Interface contacts:
Residue C23 in the second protein is in contact with residue G23 in the first protein (closest heavy-atom distance 3.8 Å).
Residue G11 in the second protein interacts with residue C24 in the first protein (closest heavy-atom distance 3.5 Å).
Residue I44 in the second protein contacts residue I41 in the first protein (closest heavy-atom distance 4.7 Å).
Residue Q36 in the second protein interacts with residue D31 in the first protein (closest heavy-atom distance 4.9 Å).
Residue C23 in the second protein is in contact with residue C24 in the first protein (closest heavy-atom distance 2.1 Å).
Residue V21 in the second protein interacts with residue C24 in the first protein (closest heavy-atom distance 4.5 Å).
Residue R4 in the second protein is in contact with residue L29 in the first protein (closest heavy-atom distance 3.8 Å).
Residue D8 in the second protein interacts with residue C24 in the first protein (closest heavy-atom distance 3.4 Å).
Residue P7 in the second protein contacts residue C24 in the first protein (closest heavy-atom distance 4.1 Å).
Residue I40 in the second protein is in contact with residue D34 in the first protein (closest heavy-atom distance 4.1 Å).
Residue T32 in the second protein is in contact with residue I30 in the first protein (closest heavy-atom distance 3.8 Å).
Residue A9 in the second protein contacts residue R25 in the first protein (closest heavy-atom distance 4.8 Å).
Residue D10 in the second protein interacts with residue C24 in the first protein (closest heavy-atom distance 4.2 Å).
Residue T32 in the second protein contacts residue K27 in the first protein (closest heavy-atom distance 3.9 Å).
Residue L47 in the second protein interacts with residue L44 in the first protein (closest heavy-atom distance 3.9 Å).
Residue A9 in the second protein contacts residue G28 in the first protein (closest heavy-atom distance 3.9 Å).
Residue S43 in the second protein contacts residue R45 in the first protein (closest heavy-atom distance 2.9 Å).
Residue L29 in the second protein is in contact with residue K27 in the first protein (closest heavy-atom distance 3.8 Å).
Residue A9 in the second protein is in contact with residue K27 in the first protein (closest heavy-atom distance 3.8 Å).
Residue P7 in the second protein interacts with residue R25 in the first protein (closest heavy-atom distance 3.0 Å).
Residue S43 in the second protein contacts residue I41 in the first protein (closest heavy-atom distance 3.8 Å).
Residue P24 in the second protein interacts with residue G23 in the first protein (closest heavy-atom distance 3.6 Å).
Residue D8 in the second protein contacts residue R25 in the first protein (closest heavy-atom distance 2.8 Å).
Residue A9 in the second protein contacts residue C24 in the first protein (closest heavy-atom distance 2.9 Å).
Residue L47 in the second protein is in contact with residue I41 in the first protein (closest heavy-atom distance 4.4 Å).
Residue D10 in the second protein contacts residue K27 in the first protein (closest heavy-atom distance 2.9 Å).
Residue P7 in the second protein is in contact with residue G28 in the first protein (closest heavy-atom distance 3.5 Å).
Residue P7 in the second protein is in contact with residue L29 in the first protein (closest heavy-atom distance 3.8 Å).
Residue V51 in the second protein contacts residue L48 in the first protein (closest heavy-atom distance 4.0 Å).
Residue T50 in the second protein contacts residue F49 in the first protein (closest heavy-atom distance 4.2 Å).
Residue I40 in the second protein interacts with residue I41 in the first protein (closest heavy-atom distance 3.6 Å).
Residue R4 in the second protein interacts with residue E32 in the first protein (closest heavy-atom distance 3.0 Å).
Residue L47 in the second protein interacts with residue L48 in the first protein (closest heavy-atom distance 3.6 Å).
Residue Q36 in the second protein is in contact with residue D34 in the first protein (closest heavy-atom distance 3.5 Å).
Residue L29 in the second protein is in contact with residue M26 in the first protein (closest heavy-atom distance 4.2 Å).
Residue P24 in the second protein is in contact with residue C24 in the first protein (closest heavy-atom distance 4.0 Å).
Residue L29 in the second protein is in contact with residue G23 in the first protein (closest heavy-atom distance 3.8 Å).
Residue D8 in the second protein is in contact with residue G28 in the first protein (closest heavy-atom distance 4.3 Å).
Residue T50 in the second protein is in contact with residue L48 in the first protein (closest heavy-atom distance 4.1 Å).
Residue L29 in the second protein contacts residue I30 in the first protein (closest heavy-atom distance 3.9 Å).
Residue V54 in the second protein interacts with residue L48 in the first protein (closest heavy-atom distance 3.4 Å).
Residue L22 in the second protein interacts with residue C24 in the first protein (closest heavy-atom distance 3.9 Å).
Residue P6 in the second protein interacts with residue R25 in the first protein (closest heavy-atom distance 3.3 Å).
Residue A9 in the second protein contacts residue G23 in the first protein (closest heavy-atom distance 4.7 Å).
Residue A9 in the second protein interacts with residue D31 in the first protein (closest heavy-atom distance 3.6 Å).
Residue P7 in the second protein is in contact with residue E32 in the first protein (closest heavy-atom distance 4.2 Å).
Residue I40 in the second protein contacts residue F37 in the first protein (closest heavy-atom distance 3.8 Å).
Residue C23 in the second protein contacts residue S22 in the first protein (closest heavy-atom distance 3.7 Å).
Residue L47 in the second protein interacts with residue R45 in the first protein (closest heavy-atom distance 4.2 Å).
Residue Q36 in the second protein is in contact with residue I30 in the first protein (closest heavy-atom distance 3.2 Å).
Residue P24 in the second protein interacts with residue K27 in the first protein (closest heavy-atom distance 4.3 Å).
Residue L33 in the second protein contacts residue I30 in the first protein (closest heavy-atom distance 3.8 Å).
Residue D10 in the second protein interacts with residue D31 in the first protein (closest heavy-atom distance 4.6 Å).
Residue I40 in the second protein contacts residue T38 in the first protein (closest heavy-atom distance 4.3 Å).

Sequence of the first protein:
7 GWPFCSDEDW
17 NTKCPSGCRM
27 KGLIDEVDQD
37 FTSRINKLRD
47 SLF

Sequence of the second protein:
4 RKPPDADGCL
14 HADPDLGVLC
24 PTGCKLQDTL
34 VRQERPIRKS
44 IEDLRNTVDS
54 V

These two protein chains interact to form a complex.